Sequence of protein 1:
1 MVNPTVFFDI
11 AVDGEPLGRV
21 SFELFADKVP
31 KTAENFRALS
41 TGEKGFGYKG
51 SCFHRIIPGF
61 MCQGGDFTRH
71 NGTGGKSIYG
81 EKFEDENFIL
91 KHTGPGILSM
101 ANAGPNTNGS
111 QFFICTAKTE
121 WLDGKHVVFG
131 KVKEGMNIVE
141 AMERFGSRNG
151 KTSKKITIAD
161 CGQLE

Sequence of protein 2:
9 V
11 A

Contacts between the two chains:
Residue R55 in protein 1 contacts residue V9 in protein 2 (closest heavy-atom distance 3.6 Å).

These two protein chains interact to form a complex.